Residue-level contacts at the interface:
Residue I63 in the second protein contacts residue F93 in the first protein (closest heavy-atom distance 3.8 Å).
Residue S68 in the second protein interacts with residue A90 in the first protein (closest heavy-atom distance 4.8 Å).
Residue S68 in the second protein contacts residue G91 in the first protein (closest heavy-atom distance 3.7 Å).

This data describes a binding interaction between two proteins.

Sequence of the first protein:
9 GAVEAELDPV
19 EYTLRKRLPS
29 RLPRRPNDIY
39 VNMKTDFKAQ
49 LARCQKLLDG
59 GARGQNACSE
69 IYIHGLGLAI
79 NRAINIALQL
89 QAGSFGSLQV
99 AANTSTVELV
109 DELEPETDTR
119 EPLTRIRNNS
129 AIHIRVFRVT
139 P

Sequence of the second protein:
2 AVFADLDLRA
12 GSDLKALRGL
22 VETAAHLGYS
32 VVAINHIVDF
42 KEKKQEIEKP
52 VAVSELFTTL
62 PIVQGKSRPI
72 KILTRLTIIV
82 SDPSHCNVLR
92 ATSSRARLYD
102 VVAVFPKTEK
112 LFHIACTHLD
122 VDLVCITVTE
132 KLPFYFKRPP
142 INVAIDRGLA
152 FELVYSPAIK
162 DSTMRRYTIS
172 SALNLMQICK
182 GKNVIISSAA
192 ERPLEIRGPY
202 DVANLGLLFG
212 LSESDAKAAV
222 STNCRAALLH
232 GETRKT